Sequence of chain A:
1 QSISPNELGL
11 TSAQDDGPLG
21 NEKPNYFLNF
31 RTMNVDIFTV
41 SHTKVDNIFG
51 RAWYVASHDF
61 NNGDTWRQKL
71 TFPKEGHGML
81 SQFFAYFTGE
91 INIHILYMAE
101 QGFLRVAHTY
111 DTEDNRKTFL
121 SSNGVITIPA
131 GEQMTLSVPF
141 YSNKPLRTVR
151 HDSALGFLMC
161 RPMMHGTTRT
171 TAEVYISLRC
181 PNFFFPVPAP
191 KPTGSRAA

Sequence of chain B:
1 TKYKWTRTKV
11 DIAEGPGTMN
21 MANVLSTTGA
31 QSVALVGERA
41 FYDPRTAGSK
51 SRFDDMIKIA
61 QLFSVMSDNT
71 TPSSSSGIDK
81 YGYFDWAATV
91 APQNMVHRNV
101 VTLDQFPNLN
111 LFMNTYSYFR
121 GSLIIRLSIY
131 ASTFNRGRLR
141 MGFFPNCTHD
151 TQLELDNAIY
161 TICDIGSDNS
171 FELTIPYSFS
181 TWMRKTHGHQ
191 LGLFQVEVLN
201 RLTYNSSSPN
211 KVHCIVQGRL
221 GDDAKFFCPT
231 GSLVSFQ

The following describes two proteins that form a bound complex.

Contacts between the two chains:
Residue N114 in chain B is in contact with residue R196 in chain A (closest heavy-atom distance 2.9 Å).
Residue S51 in chain B is in contact with residue F184 in chain A (closest heavy-atom distance 2.6 Å).
Residue L233 in chain B contacts residue G78 in chain A (closest heavy-atom distance 3.3 Å).
Residue D168 in chain B interacts with residue E7 in chain A (closest heavy-atom distance 2.6 Å).
Residue N169 in chain B is in contact with residue P5 in chain A (closest heavy-atom distance 2.7 Å).
Residue G37 in chain B is in contact with residue P139 in chain A (closest heavy-atom distance 3.3 Å).
Residue F53 in chain B interacts with residue F184 in chain A (closest heavy-atom distance 2.1 Å).
Residue M56 in chain B contacts residue K44 in chain A (closest heavy-atom distance 3.3 Å).
Residue A34 in chain B contacts residue T135 in chain A (closest heavy-atom distance 3.1 Å).
Residue Q237 in chain B contacts residue S195 in chain A (closest heavy-atom distance 3.1 Å).
Residue V36 in chain B contacts residue S137 in chain A (closest heavy-atom distance 3.2 Å).
Residue D168 in chain B interacts with residue S4 in chain A (closest heavy-atom distance 2.5 Å).
Residue D223 in chain B contacts residue F30 in chain A (closest heavy-atom distance 3.0 Å).
Residue Q237 in chain B contacts residue R196 in chain A (closest heavy-atom distance 1.4 Å).
Residue Y116 in chain B is in contact with residue I48 in chain A (closest heavy-atom distance 3.0 Å).
Residue D54 in chain B contacts residue D46 in chain A (closest heavy-atom distance 3.5 Å).
Residue T174 in chain B is in contact with residue F27 in chain A (closest heavy-atom distance 3.4 Å).
Residue F236 in chain B is in contact with residue G78 in chain A (closest heavy-atom distance 3.1 Å).
Residue D222 in chain B is in contact with residue Q14 in chain A (closest heavy-atom distance 2.9 Å).
Residue Q31 in chain B interacts with residue R179 in chain A (closest heavy-atom distance 3.1 Å).
Residue R126 in chain B contacts residue P5 in chain A (closest heavy-atom distance 2.5 Å).
Residue S32 in chain B is in contact with residue S137 in chain A (closest heavy-atom distance 3.3 Å).
Residue V234 in chain B contacts residue R196 in chain A (closest heavy-atom distance 3.4 Å).
Residue Q237 in chain B interacts with residue A198 in chain A (closest heavy-atom distance 2.9 Å).
Residue T27 in chain B interacts with residue N47 in chain A (closest heavy-atom distance 3.0 Å).
Residue P229 in chain B contacts residue R51 in chain A (closest heavy-atom distance 3.4 Å).
Residue Y42 in chain B contacts residue N182 in chain A (closest heavy-atom distance 3.0 Å).
Residue D55 in chain B is in contact with residue V45 in chain A (closest heavy-atom distance 3.1 Å).
Residue P176 in chain B contacts residue Y26 in chain A (closest heavy-atom distance 3.3 Å).
Residue I57 in chain B contacts residue T43 in chain A (closest heavy-atom distance 3.1 Å).
Residue N114 in chain B interacts with residue Q82 in chain A (closest heavy-atom distance 2.9 Å).
Residue Y42 in chain B interacts with residue E90 in chain A (closest heavy-atom distance 2.1 Å).
Residue Y116 in chain B interacts with residue H42 in chain A (closest heavy-atom distance 2.5 Å).
Residue S232 in chain B contacts residue Q82 in chain A (closest heavy-atom distance 2.8 Å).
Residue L233 in chain B interacts with residue M79 in chain A (closest heavy-atom distance 3.5 Å).
Residue R52 in chain B contacts residue F184 in chain A (closest heavy-atom distance 3.1 Å).
Residue M56 in chain B is in contact with residue T43 in chain A (closest heavy-atom distance 1.8 Å).
Residue F53 in chain B contacts residue V45 in chain A (closest heavy-atom distance 3.2 Å).
Residue L111 in chain B interacts with residue Q82 in chain A (closest heavy-atom distance 3.1 Å).
Residue W182 in chain B interacts with residue V35 in chain A (closest heavy-atom distance 3.4 Å).
Residue N110 in chain B contacts residue R196 in chain A (closest heavy-atom distance 3.0 Å).
Residue F226 in chain B contacts residue H42 in chain A (closest heavy-atom distance 3.3 Å).
Residue F236 in chain B interacts with residue G76 in chain A (closest heavy-atom distance 2.9 Å).
Residue D223 in chain B interacts with residue T32 in chain A (closest heavy-atom distance 3.0 Å).
Residue D54 in chain B interacts with residue K44 in chain A (closest heavy-atom distance 2.1 Å).
Residue I59 in chain B contacts residue A189 in chain A (closest heavy-atom distance 2.9 Å).
Residue D54 in chain B is in contact with residue V45 in chain A (closest heavy-atom distance 2.8 Å).
Residue P44 in chain B contacts residue N182 in chain A (closest heavy-atom distance 2.8 Å).
Residue K225 in chain B interacts with residue N34 in chain A (closest heavy-atom distance 2.3 Å).
Residue A22 in chain B interacts with residue Q133 in chain A (closest heavy-atom distance 2.9 Å).
Residue N169 in chain B is in contact with residue S4 in chain A (closest heavy-atom distance 2.7 Å).
Residue T28 in chain B interacts with residue G50 in chain A (closest heavy-atom distance 3.2 Å).
Residue L25 in chain B interacts with residue H94 in chain A (closest heavy-atom distance 2.2 Å).
Residue L233 in chain B contacts residue Q82 in chain A (closest heavy-atom distance 3.1 Å).
Residue K225 in chain B is in contact with residue T43 in chain A (closest heavy-atom distance 2.8 Å).
Residue S26 in chain B interacts with residue R51 in chain A (closest heavy-atom distance 1.9 Å).
Residue S32 in chain B contacts residue R179 in chain A (closest heavy-atom distance 2.1 Å).
Residue A22 in chain B contacts residue M134 in chain A (closest heavy-atom distance 3.4 Å).
Residue S170 in chain B is in contact with residue P5 in chain A (closest heavy-atom distance 1.9 Å).
Residue F226 in chain B contacts residue T43 in chain A (closest heavy-atom distance 2.8 Å).